Contacts between the two chains:
Residue Y124 in chain B interacts with residue T64 in chain A (closest heavy-atom distance 3.6 Å).
Residue Y124 in chain B interacts with residue L68 in chain A (closest heavy-atom distance 4.6 Å).
Residue V116 in chain B is in contact with residue L70 in chain A (closest heavy-atom distance 4.0 Å).
Residue K126 in chain B interacts with residue E60 in chain A (closest heavy-atom distance 3.6 Å).
Residue K126 in chain B interacts with residue T57 in chain A (closest heavy-atom distance 4.5 Å).
Residue Y127 in chain B interacts with residue L61 in chain A (closest heavy-atom distance 3.9 Å).
Residue I120 in chain B is in contact with residue L70 in chain A (closest heavy-atom distance 3.5 Å).
Residue F119 in chain B is in contact with residue L68 in chain A (closest heavy-atom distance 4.8 Å).
Residue I120 in chain B is in contact with residue L68 in chain A (closest heavy-atom distance 3.6 Å).
Residue Y127 in chain B interacts with residue E60 in chain A (closest heavy-atom distance 3.2 Å).
Residue I120 in chain B interacts with residue L65 in chain A (closest heavy-atom distance 4.0 Å).
Residue Y127 in chain B contacts residue T57 in chain A (closest heavy-atom distance 3.6 Å).
Residue F128 in chain B interacts with residue L61 in chain A (closest heavy-atom distance 3.8 Å).
Residue Y127 in chain B contacts residue T64 in chain A (closest heavy-atom distance 3.6 Å).
Residue K130 in chain B is in contact with residue D50 in chain A (closest heavy-atom distance 4.3 Å).

Sequence of chain A:
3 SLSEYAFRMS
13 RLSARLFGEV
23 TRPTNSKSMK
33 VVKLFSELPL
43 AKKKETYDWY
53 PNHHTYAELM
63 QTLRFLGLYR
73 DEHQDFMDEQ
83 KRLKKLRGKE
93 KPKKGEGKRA

This data describes a binding interaction between two proteins.

Sequence of chain B:
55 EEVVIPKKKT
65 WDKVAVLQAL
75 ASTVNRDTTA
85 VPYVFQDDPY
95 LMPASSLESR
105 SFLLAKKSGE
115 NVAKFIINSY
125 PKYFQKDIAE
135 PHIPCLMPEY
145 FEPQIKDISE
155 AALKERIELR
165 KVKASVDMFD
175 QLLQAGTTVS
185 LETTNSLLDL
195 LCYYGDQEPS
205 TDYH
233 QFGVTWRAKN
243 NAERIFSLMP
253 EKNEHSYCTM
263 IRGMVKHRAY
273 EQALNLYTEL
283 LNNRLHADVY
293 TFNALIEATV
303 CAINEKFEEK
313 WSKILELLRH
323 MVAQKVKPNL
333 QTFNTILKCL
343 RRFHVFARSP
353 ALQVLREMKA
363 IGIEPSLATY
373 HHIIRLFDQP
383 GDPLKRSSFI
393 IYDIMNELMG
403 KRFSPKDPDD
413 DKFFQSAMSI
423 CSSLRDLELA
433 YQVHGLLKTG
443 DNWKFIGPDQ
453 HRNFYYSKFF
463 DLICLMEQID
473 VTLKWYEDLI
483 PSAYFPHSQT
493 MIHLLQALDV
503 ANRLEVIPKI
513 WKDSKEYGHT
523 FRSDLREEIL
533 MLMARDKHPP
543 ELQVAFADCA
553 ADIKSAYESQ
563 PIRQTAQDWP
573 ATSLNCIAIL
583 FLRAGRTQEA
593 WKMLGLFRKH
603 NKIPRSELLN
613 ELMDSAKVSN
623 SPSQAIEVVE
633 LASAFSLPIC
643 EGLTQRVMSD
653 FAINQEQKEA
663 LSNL